Sequence of protein 2:
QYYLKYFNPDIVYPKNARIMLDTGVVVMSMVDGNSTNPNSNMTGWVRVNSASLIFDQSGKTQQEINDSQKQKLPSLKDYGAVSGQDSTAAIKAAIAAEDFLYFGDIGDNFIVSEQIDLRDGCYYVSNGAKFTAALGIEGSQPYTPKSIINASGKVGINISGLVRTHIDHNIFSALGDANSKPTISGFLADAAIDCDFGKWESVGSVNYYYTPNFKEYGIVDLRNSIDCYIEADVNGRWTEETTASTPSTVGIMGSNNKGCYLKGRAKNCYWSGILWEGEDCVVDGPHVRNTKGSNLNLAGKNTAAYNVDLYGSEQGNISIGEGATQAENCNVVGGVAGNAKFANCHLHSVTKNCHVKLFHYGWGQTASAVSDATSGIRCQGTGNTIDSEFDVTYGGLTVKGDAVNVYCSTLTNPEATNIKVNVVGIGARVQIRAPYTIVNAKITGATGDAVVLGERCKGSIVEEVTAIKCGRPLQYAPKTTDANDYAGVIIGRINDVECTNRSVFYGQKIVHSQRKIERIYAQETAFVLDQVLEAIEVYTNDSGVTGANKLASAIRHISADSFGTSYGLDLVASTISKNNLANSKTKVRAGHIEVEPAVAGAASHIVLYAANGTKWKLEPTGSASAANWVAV

Interface contacts:
Residue E527 in protein 2 is in contact with residue A544 in protein 1 (closest heavy-atom distance 2.7 Å).
Residue Q532 in protein 2 contacts residue F514 in protein 1 (closest heavy-atom distance 3.2 Å).
Residue V520 in protein 2 contacts residue R528 in protein 1 (closest heavy-atom distance 2.7 Å).
Residue A531 in protein 2 interacts with residue N550 in protein 1 (closest heavy-atom distance 2.8 Å).
Residue Q71 in protein 2 interacts with residue Q71 in protein 1 (closest heavy-atom distance 3.2 Å).
Residue V604 in protein 2 contacts residue V616 in protein 1 (closest heavy-atom distance 2.9 Å).
Residue V498 in protein 2 contacts residue Q523 in protein 1 (closest heavy-atom distance 2.8 Å).
Residue Y576 in protein 2 contacts residue T549 in protein 1 (closest heavy-atom distance 2.9 Å).
Residue A633 in protein 2 is in contact with residue W638 in protein 1 (closest heavy-atom distance 3.2 Å).
Residue N58 in protein 2 contacts residue L62 in protein 1 (closest heavy-atom distance 3.2 Å).
Residue G573 in protein 2 is in contact with residue D551 in protein 1 (closest heavy-atom distance 3.2 Å).
Residue N58 in protein 2 contacts residue F64 in protein 1 (closest heavy-atom distance 2.8 Å).
Residue Q72 in protein 2 interacts with residue Q66 in protein 1 (closest heavy-atom distance 2.8 Å).
Residue K518 in protein 2 contacts residue I526 in protein 1 (closest heavy-atom distance 2.7 Å).
Residue E527 in protein 2 is in contact with residue E546 in protein 1 (closest heavy-atom distance 2.7 Å).
Residue E507 in protein 2 contacts residue Y445 in protein 1 (closest heavy-atom distance 2.4 Å).
Residue Y12 in protein 2 interacts with residue L13 in protein 1 (closest heavy-atom distance 3.1 Å).
Residue I602 in protein 2 contacts residue V616 in protein 1 (closest heavy-atom distance 2.7 Å).
Residue R524 in protein 2 contacts residue V541 in protein 1 (closest heavy-atom distance 2.7 Å).
Residue N136 in protein 2 interacts with residue Y132 in protein 1 (closest heavy-atom distance 3.2 Å).
Residue H566 in protein 2 is in contact with residue S562 in protein 1 (closest heavy-atom distance 3.0 Å).
Residue A531 in protein 2 contacts residue Y548 in protein 1 (closest heavy-atom distance 2.9 Å).
Residue A636 in protein 2 interacts with residue A636 in protein 1 (closest heavy-atom distance 2.7 Å).
Residue Y12 in protein 2 contacts residue R27 in protein 1 (closest heavy-atom distance 2.9 Å).
Residue Q72 in protein 2 is in contact with residue D65 in protein 1 (closest heavy-atom distance 3.0 Å).
Residue V506 in protein 2 contacts residue G468 in protein 1 (closest heavy-atom distance 3.2 Å).
Residue K525 in protein 2 contacts residue E543 in protein 1 (closest heavy-atom distance 3.2 Å).
Residue I529 in protein 2 is in contact with residue E546 in protein 1 (closest heavy-atom distance 2.8 Å).
Residue R524 in protein 2 is in contact with residue L542 in protein 1 (closest heavy-atom distance 2.8 Å).
Residue T475 in protein 2 is in contact with residue E472 in protein 1 (closest heavy-atom distance 2.8 Å).
Residue N58 in protein 2 interacts with residue I63 in protein 1 (closest heavy-atom distance 3.2 Å).
Residue K478 in protein 2 contacts residue Y445 in protein 1 (closest heavy-atom distance 3.2 Å).
Residue I529 in protein 2 is in contact with residue Y548 in protein 1 (closest heavy-atom distance 2.7 Å).
Residue G600 in protein 2 interacts with residue S613 in protein 1 (closest heavy-atom distance 3.2 Å).
Residue Y15 in protein 2 is in contact with residue N25 in protein 1 (closest heavy-atom distance 3.0 Å).
Residue K518 in protein 2 contacts residue R524 in protein 1 (closest heavy-atom distance 3.1 Å).
Residue R528 in protein 2 is in contact with residue E546 in protein 1 (closest heavy-atom distance 3.2 Å).
Residue N75 in protein 2 is in contact with residue D65 in protein 1 (closest heavy-atom distance 3.0 Å).
Residue K525 in protein 2 contacts residue A544 in protein 1 (closest heavy-atom distance 2.9 Å).
Residue G600 in protein 2 contacts residue H614 in protein 1 (closest heavy-atom distance 3.2 Å).
Residue Y576 in protein 2 interacts with residue S583 in protein 1 (closest heavy-atom distance 3.0 Å).
Residue T574 in protein 2 contacts residue I585 in protein 1 (closest heavy-atom distance 2.9 Å).
Residue G610 in protein 2 is in contact with residue A620 in protein 1 (closest heavy-atom distance 3.2 Å).
Residue A60 in protein 2 contacts residue F64 in protein 1 (closest heavy-atom distance 2.9 Å).
Residue S613 in protein 2 contacts residue Y618 in protein 1 (closest heavy-atom distance 2.8 Å).
Residue T534 in protein 2 interacts with residue S552 in protein 1 (closest heavy-atom distance 2.9 Å).
Residue K518 in protein 2 contacts residue K525 in protein 1 (closest heavy-atom distance 3.1 Å).
Residue R524 in protein 2 contacts residue E533 in protein 1 (closest heavy-atom distance 3.1 Å).
Residue S522 in protein 2 contacts residue E527 in protein 1 (closest heavy-atom distance 2.8 Å).
Residue R274 in protein 2 interacts with residue Y238 in protein 1 (closest heavy-atom distance 3.1 Å).
Residue D400 in protein 2 is in contact with residue N362 in protein 1 (closest heavy-atom distance 3.1 Å).
Residue V520 in protein 2 interacts with residue I526 in protein 1 (closest heavy-atom distance 2.8 Å).
Residue N75 in protein 2 is in contact with residue Q71 in protein 1 (closest heavy-atom distance 2.8 Å).
Residue Q532 in protein 2 is in contact with residue R511 in protein 1 (closest heavy-atom distance 3.0 Å).
Residue V541 in protein 2 is in contact with residue Q517 in protein 1 (closest heavy-atom distance 3.0 Å).
Residue S634 in protein 2 is in contact with residue W638 in protein 1 (closest heavy-atom distance 2.9 Å).
Residue E603 in protein 2 contacts residue Y618 in protein 1 (closest heavy-atom distance 2.9 Å).
Residue D87 in protein 2 contacts residue K81 in protein 1 (closest heavy-atom distance 2.8 Å).
Residue I500 in protein 2 contacts residue Q523 in protein 1 (closest heavy-atom distance 2.8 Å).
Residue L82 in protein 2 is in contact with residue K81 in protein 1 (closest heavy-atom distance 2.8 Å).

Sequence of protein 1:
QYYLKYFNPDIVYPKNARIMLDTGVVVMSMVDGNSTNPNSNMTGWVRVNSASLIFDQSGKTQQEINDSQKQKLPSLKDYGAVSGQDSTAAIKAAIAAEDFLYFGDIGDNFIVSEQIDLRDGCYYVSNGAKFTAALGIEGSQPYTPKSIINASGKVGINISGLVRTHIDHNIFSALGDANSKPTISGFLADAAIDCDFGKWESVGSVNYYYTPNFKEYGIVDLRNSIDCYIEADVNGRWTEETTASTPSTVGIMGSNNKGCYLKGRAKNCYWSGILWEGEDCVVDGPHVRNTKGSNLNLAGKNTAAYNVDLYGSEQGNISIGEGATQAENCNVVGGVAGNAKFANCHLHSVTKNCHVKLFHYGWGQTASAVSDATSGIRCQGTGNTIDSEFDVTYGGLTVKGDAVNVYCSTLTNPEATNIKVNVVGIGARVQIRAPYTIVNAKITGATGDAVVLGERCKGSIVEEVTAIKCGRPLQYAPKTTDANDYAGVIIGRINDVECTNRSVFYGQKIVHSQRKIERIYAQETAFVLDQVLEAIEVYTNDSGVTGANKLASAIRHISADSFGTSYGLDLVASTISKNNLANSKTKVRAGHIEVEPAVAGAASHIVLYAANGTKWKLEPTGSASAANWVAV

The following describes two proteins that form a bound complex.